Sequence of protein 2:
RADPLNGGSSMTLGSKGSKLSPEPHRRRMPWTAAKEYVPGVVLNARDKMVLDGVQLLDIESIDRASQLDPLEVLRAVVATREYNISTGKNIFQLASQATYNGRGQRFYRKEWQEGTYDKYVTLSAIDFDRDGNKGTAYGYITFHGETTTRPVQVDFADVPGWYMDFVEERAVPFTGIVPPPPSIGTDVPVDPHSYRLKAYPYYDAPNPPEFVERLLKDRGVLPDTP

These two protein chains interact to form a complex.

Residue-level contacts at the interface:
Residue I223 in protein 1 is in contact with residue V230 in protein 2 (closest heavy-atom distance 3.7 Å).
Residue M220 in protein 1 is in contact with residue G229 in protein 2 (closest heavy-atom distance 3.5 Å).
Residue V227 in protein 1 contacts residue L225 in protein 2 (closest heavy-atom distance 3.6 Å).
Residue W216 in protein 1 contacts residue R228 in protein 2 (closest heavy-atom distance 3.9 Å).
Residue W216 in protein 1 is in contact with residue G229 in protein 2 (closest heavy-atom distance 2.8 Å).
Residue W216 in protein 1 interacts with residue V230 in protein 2 (closest heavy-atom distance 4.9 Å).
Residue A224 in protein 1 is in contact with residue V230 in protein 2 (closest heavy-atom distance 3.7 Å).
Residue M220 in protein 1 interacts with residue V230 in protein 2 (closest heavy-atom distance 3.6 Å).
Residue G231 in protein 1 is in contact with residue N216 in protein 2 (closest heavy-atom distance 4.7 Å).
Residue A224 in protein 1 interacts with residue L231 in protein 2 (closest heavy-atom distance 3.5 Å).
Residue V227 in protein 1 contacts residue V221 in protein 2 (closest heavy-atom distance 4.8 Å).

Sequence of protein 1:
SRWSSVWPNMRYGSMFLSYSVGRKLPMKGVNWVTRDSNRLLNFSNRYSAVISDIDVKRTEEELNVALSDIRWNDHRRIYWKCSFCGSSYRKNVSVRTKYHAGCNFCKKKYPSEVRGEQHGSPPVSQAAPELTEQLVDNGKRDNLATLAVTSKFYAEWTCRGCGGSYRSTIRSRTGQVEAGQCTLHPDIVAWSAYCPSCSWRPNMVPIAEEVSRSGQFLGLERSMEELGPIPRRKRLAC